Sequence of the first protein:
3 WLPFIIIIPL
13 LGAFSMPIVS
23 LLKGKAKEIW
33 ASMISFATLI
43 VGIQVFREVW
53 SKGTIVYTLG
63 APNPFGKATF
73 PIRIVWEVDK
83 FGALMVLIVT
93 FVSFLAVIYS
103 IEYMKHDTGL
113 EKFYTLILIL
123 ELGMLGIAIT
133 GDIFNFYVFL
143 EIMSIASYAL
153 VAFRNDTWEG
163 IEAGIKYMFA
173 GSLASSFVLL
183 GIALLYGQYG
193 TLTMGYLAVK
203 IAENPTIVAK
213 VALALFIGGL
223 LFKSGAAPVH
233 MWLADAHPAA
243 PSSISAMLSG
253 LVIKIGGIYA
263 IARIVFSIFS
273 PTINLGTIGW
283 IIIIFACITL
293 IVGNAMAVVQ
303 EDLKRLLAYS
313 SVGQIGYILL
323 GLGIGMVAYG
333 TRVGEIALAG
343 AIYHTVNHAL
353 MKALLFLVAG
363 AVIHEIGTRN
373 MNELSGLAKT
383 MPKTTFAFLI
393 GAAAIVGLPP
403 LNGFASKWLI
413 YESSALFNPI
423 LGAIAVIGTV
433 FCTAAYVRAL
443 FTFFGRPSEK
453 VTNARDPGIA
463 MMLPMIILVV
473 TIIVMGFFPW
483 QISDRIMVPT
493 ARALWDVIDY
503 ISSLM

Sequence of the second protein:
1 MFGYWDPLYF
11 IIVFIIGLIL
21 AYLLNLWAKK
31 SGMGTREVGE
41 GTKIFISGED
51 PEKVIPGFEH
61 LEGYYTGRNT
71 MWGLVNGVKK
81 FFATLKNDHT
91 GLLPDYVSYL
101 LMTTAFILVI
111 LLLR

Contacts between the two chains:
Residue T279 in the first protein interacts with residue R114 in the second protein (closest heavy-atom distance 3.7 Å).
Residue M298 in the first protein interacts with residue H89 in the second protein (closest heavy-atom distance 3.0 Å).
Residue F179 in the first protein interacts with residue T104 in the second protein (closest heavy-atom distance 3.8 Å).
Residue F179 in the first protein contacts residue L100 in the second protein (closest heavy-atom distance 3.6 Å).
Residue P230 in the first protein interacts with residue T103 in the second protein (closest heavy-atom distance 3.9 Å).
Residue I293 in the first protein interacts with residue F81 in the second protein (closest heavy-atom distance 3.9 Å).
Residue K168 in the first protein contacts residue L93 in the second protein (closest heavy-atom distance 4.3 Å).
Residue W482 in the first protein is in contact with residue M1 in the second protein (closest heavy-atom distance 3.2 Å).
Residue D486 in the first protein interacts with residue Y4 in the second protein (closest heavy-atom distance 4.3 Å).
Residue F479 in the first protein is in contact with residue P7 in the second protein (closest heavy-atom distance 4.3 Å).
Residue L217 in the first protein interacts with residue T104 in the second protein (closest heavy-atom distance 3.8 Å).
Residue K168 in the first protein is in contact with residue Y96 in the second protein (closest heavy-atom distance 4.2 Å).
Residue F479 in the first protein contacts residue I11 in the second protein (closest heavy-atom distance 4.0 Å).
Residue W482 in the first protein is in contact with residue Y4 in the second protein (closest heavy-atom distance 4.2 Å).
Residue M298 in the first protein contacts residue L85 in the second protein (closest heavy-atom distance 4.5 Å).
Residue T279 in the first protein contacts residue L111 in the second protein (closest heavy-atom distance 3.9 Å).
Residue P230 in the first protein interacts with residue Y99 in the second protein (closest heavy-atom distance 3.2 Å).
Residue I209 in the first protein interacts with residue L112 in the second protein (closest heavy-atom distance 4.4 Å).
Residue M233 in the first protein is in contact with residue Y99 in the second protein (closest heavy-atom distance 3.7 Å).
Residue L215 in the first protein is in contact with residue L111 in the second protein (closest heavy-atom distance 3.8 Å).
Residue I283 in the first protein is in contact with residue I110 in the second protein (closest heavy-atom distance 3.8 Å).
Residue V301 in the first protein contacts residue K86 in the second protein (closest heavy-atom distance 3.9 Å).
Residue V231 in the first protein interacts with residue Y99 in the second protein (closest heavy-atom distance 4.2 Å).
Residue V300 in the first protein interacts with residue F82 in the second protein (closest heavy-atom distance 4.1 Å).
Residue A297 in the first protein contacts residue L85 in the second protein (closest heavy-atom distance 3.8 Å).
Residue N374 in the first protein is in contact with residue E62 in the second protein (closest heavy-atom distance 3.4 Å).
Residue A297 in the first protein is in contact with residue F82 in the second protein (closest heavy-atom distance 3.8 Å).
Residue F224 in the first protein contacts residue L100 in the second protein (closest heavy-atom distance 3.8 Å).
Residue K212 in the first protein interacts with residue L112 in the second protein (closest heavy-atom distance 3.7 Å).
Residue Q483 in the first protein is in contact with residue W5 in the second protein (closest heavy-atom distance 4.1 Å).
Residue L175 in the first protein interacts with residue V97 in the second protein (closest heavy-atom distance 4.2 Å).
Residue Y311 in the first protein is in contact with residue H89 in the second protein (closest heavy-atom distance 3.8 Å).
Residue K168 in the first protein contacts residue G91 in the second protein (closest heavy-atom distance 3.2 Å).
Residue F287 in the first protein interacts with residue I107 in the second protein (closest heavy-atom distance 3.9 Å).
Residue F287 in the first protein is in contact with residue T103 in the second protein (closest heavy-atom distance 3.9 Å).
Residue P402 in the first protein contacts residue F10 in the second protein (closest heavy-atom distance 4.0 Å).
Residue F406 in the first protein interacts with residue F2 in the second protein (closest heavy-atom distance 3.8 Å).
Residue Q483 in the first protein contacts residue Y4 in the second protein (closest heavy-atom distance 2.9 Å).
Residue K212 in the first protein contacts residue L111 in the second protein (closest heavy-atom distance 3.6 Å).
Residue I283 in the first protein contacts residue I107 in the second protein (closest heavy-atom distance 4.0 Å).
Residue W410 in the first protein is in contact with residue M1 in the second protein (closest heavy-atom distance 3.4 Å).
Residue A216 in the first protein contacts residue L111 in the second protein (closest heavy-atom distance 4.3 Å).
Residue I283 in the first protein contacts residue L111 in the second protein (closest heavy-atom distance 3.8 Å).
Residue D237 in the first protein interacts with residue Y96 in the second protein (closest heavy-atom distance 4.0 Å).
Residue P481 in the first protein contacts residue P7 in the second protein (closest heavy-atom distance 4.3 Å).
Residue G220 in the first protein is in contact with residue T104 in the second protein (closest heavy-atom distance 4.2 Å).
Residue A216 in the first protein interacts with residue L108 in the second protein (closest heavy-atom distance 3.7 Å).
Residue W482 in the first protein interacts with residue P7 in the second protein (closest heavy-atom distance 3.9 Å).
Residue W234 in the first protein interacts with residue Y96 in the second protein (closest heavy-atom distance 3.9 Å).
Residue H232 in the first protein is in contact with residue H89 in the second protein (closest heavy-atom distance 3.2 Å).
Residue M233 in the first protein contacts residue Y96 in the second protein (closest heavy-atom distance 3.5 Å).
Residue F287 in the first protein is in contact with residue F106 in the second protein (closest heavy-atom distance 4.3 Å).
Residue V213 in the first protein is in contact with residue L108 in the second protein (closest heavy-atom distance 4.5 Å).
Residue F433 in the first protein contacts residue F82 in the second protein (closest heavy-atom distance 4.2 Å).
Residue A297 in the first protein interacts with residue F81 in the second protein (closest heavy-atom distance 4.2 Å).
Residue F406 in the first protein is in contact with residue M1 in the second protein (closest heavy-atom distance 3.8 Å).
Residue M233 in the first protein contacts residue H89 in the second protein (closest heavy-atom distance 3.4 Å).
Residue F171 in the first protein interacts with residue L93 in the second protein (closest heavy-atom distance 4.0 Å).
Residue V231 in the first protein is in contact with residue L100 in the second protein (closest heavy-atom distance 3.9 Å).
Residue V301 in the first protein contacts residue F82 in the second protein (closest heavy-atom distance 3.7 Å).

This data describes a binding interaction between two proteins.